Sequence of chain A:
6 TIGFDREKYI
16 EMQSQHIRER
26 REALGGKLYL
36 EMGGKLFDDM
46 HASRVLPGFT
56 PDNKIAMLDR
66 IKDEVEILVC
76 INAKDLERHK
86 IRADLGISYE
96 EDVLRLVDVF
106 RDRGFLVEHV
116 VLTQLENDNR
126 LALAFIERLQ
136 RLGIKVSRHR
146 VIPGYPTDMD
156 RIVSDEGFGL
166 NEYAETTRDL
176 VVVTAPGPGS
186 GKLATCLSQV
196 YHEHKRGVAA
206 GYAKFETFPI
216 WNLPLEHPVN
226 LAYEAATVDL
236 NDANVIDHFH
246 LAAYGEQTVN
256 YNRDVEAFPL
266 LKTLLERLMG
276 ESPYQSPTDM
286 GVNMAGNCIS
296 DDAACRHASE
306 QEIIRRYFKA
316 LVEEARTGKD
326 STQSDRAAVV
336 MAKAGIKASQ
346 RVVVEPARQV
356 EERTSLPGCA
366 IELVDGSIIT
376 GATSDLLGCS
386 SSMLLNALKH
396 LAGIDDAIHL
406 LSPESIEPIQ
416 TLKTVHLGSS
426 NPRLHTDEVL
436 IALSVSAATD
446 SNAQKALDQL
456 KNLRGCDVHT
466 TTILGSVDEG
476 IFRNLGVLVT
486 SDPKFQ

Interface contacts:
Residue E261 in chain A interacts with residue A238 in chain B (closest heavy-atom distance 4.5 Å).
Residue P264 in chain A contacts residue K338 in chain B (closest heavy-atom distance 3.6 Å).
Residue A247 in chain A contacts residue E221 in chain B (closest heavy-atom distance 4.4 Å).
Residue A333 in chain A interacts with residue T152 in chain B (closest heavy-atom distance 3.7 Å).
Residue V334 in chain A interacts with residue E261 in chain B (closest heavy-atom distance 3.4 Å).
Residue N257 in chain A is in contact with residue V240 in chain B (closest heavy-atom distance 4.3 Å).
Residue K338 in chain A contacts residue P264 in chain B (closest heavy-atom distance 3.6 Å).
Residue I241 in chain A interacts with residue L246 in chain B (closest heavy-atom distance 3.7 Å).
Residue D330 in chain A is in contact with residue T152 in chain B (closest heavy-atom distance 3.4 Å).
Residue D330 in chain A interacts with residue P151 in chain B (closest heavy-atom distance 3.7 Å).
Residue L235 in chain A contacts residue E261 in chain B (closest heavy-atom distance 4.3 Å).
Residue Y150 in chain A contacts residue D330 in chain B (closest heavy-atom distance 4.4 Å).
Residue K338 in chain A contacts residue F244 in chain B (closest heavy-atom distance 4.2 Å).
Residue L235 in chain A contacts residue L235 in chain B (closest heavy-atom distance 4.0 Å).
Residue E261 in chain A is in contact with residue K338 in chain B (closest heavy-atom distance 4.5 Å).
Residue E261 in chain A is in contact with residue L235 in chain B (closest heavy-atom distance 4.8 Å).
Residue T152 in chain A interacts with residue A333 in chain B (closest heavy-atom distance 3.8 Å).
Residue Q252 in chain A contacts residue L246 in chain B (closest heavy-atom distance 3.6 Å).
Residue L246 in chain A contacts residue I241 in chain B (closest heavy-atom distance 3.6 Å).
Residue A333 in chain A contacts residue L265 in chain B (closest heavy-atom distance 4.4 Å).
Residue E221 in chain A is in contact with residue A247 in chain B (closest heavy-atom distance 3.5 Å).
Residue P264 in chain A contacts residue A337 in chain B (closest heavy-atom distance 4.0 Å).
Residue H243 in chain A is in contact with residue K338 in chain B (closest heavy-atom distance 4.5 Å).
Residue P151 in chain A interacts with residue D330 in chain B (closest heavy-atom distance 3.7 Å).
Residue L220 in chain A interacts with residue H243 in chain B (closest heavy-atom distance 3.8 Å).
Residue D330 in chain A is in contact with residue L265 in chain B (closest heavy-atom distance 4.5 Å).
Residue L246 in chain A contacts residue L246 in chain B (closest heavy-atom distance 4.4 Å).
Residue A337 in chain A contacts residue P264 in chain B (closest heavy-atom distance 4.1 Å).
Residue V240 in chain A interacts with residue N257 in chain B (closest heavy-atom distance 4.3 Å).
Residue R331 in chain A contacts residue E261 in chain B (closest heavy-atom distance 3.7 Å).
Residue A337 in chain A interacts with residue L265 in chain B (closest heavy-atom distance 4.2 Å).
Residue L246 in chain A contacts residue Q252 in chain B (closest heavy-atom distance 3.5 Å).
Residue V334 in chain A is in contact with residue P264 in chain B (closest heavy-atom distance 3.8 Å).
Residue I241 in chain A is in contact with residue H243 in chain B (closest heavy-atom distance 3.6 Å).
Residue V240 in chain A is in contact with residue V240 in chain B (closest heavy-atom distance 3.8 Å).
Residue N257 in chain A contacts residue N257 in chain B (closest heavy-atom distance 3.0 Å).
Residue K338 in chain A interacts with residue H243 in chain B (closest heavy-atom distance 4.7 Å).
Residue L235 in chain A is in contact with residue N257 in chain B (closest heavy-atom distance 4.0 Å).
Residue L265 in chain A contacts residue A337 in chain B (closest heavy-atom distance 4.1 Å).
Residue A337 in chain A interacts with residue T268 in chain B (closest heavy-atom distance 4.5 Å).
Residue H243 in chain A interacts with residue E221 in chain B (closest heavy-atom distance 4.5 Å).
Residue E261 in chain A interacts with residue R331 in chain B (closest heavy-atom distance 4.7 Å).
Residue N236 in chain A contacts residue L235 in chain B (closest heavy-atom distance 3.7 Å).
Residue E261 in chain A is in contact with residue V334 in chain B (closest heavy-atom distance 3.4 Å).
Residue D330 in chain A is in contact with residue Y150 in chain B (closest heavy-atom distance 4.5 Å).
Residue V334 in chain A is in contact with residue L265 in chain B (closest heavy-atom distance 3.8 Å).
Residue F244 in chain A is in contact with residue K338 in chain B (closest heavy-atom distance 4.0 Å).
Residue I241 in chain A interacts with residue I241 in chain B (closest heavy-atom distance 4.0 Å).
Residue N257 in chain A interacts with residue L235 in chain B (closest heavy-atom distance 4.1 Å).
Residue E261 in chain A contacts residue E229 in chain B (closest heavy-atom distance 4.8 Å).
Residue T152 in chain A is in contact with residue D330 in chain B (closest heavy-atom distance 3.6 Å).
Residue H243 in chain A interacts with residue I241 in chain B (closest heavy-atom distance 3.7 Å).
Residue L265 in chain A interacts with residue V334 in chain B (closest heavy-atom distance 3.9 Å).
Residue P264 in chain A contacts residue V334 in chain B (closest heavy-atom distance 3.9 Å).
Residue H243 in chain A is in contact with residue L220 in chain B (closest heavy-atom distance 3.8 Å).
Residue L265 in chain A interacts with residue D330 in chain B (closest heavy-atom distance 4.7 Å).
Residue L235 in chain A is in contact with residue N236 in chain B (closest heavy-atom distance 3.4 Å).
Residue T268 in chain A interacts with residue A337 in chain B (closest heavy-atom distance 4.9 Å).
Residue E221 in chain A contacts residue H243 in chain B (closest heavy-atom distance 4.4 Å).
Residue L265 in chain A contacts residue A333 in chain B (closest heavy-atom distance 4.3 Å).

Sequence of chain B:
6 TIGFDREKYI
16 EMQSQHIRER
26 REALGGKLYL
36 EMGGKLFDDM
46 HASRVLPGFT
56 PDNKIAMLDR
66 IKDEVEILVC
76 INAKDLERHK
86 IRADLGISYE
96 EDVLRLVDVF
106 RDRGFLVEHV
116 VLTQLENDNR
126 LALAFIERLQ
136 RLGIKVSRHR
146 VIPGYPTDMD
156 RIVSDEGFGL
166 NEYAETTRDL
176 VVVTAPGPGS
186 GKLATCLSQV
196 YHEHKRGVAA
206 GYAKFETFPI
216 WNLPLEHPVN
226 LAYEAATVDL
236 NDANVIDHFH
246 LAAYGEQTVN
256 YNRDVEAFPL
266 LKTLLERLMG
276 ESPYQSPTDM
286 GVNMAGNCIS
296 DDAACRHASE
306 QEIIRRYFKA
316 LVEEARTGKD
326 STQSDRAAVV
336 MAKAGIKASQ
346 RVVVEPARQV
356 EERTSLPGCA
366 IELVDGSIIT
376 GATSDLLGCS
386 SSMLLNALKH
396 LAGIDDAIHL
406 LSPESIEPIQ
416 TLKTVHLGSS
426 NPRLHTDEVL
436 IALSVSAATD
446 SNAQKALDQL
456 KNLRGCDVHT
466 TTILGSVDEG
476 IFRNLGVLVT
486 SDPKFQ

The following describes two proteins that form a bound complex.